Sequence of the first protein:
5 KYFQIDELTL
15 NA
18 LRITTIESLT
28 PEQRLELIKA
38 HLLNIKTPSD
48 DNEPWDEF

Sequence of the second protein:
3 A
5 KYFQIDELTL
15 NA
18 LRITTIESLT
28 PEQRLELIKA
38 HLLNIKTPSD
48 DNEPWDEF

This data describes a binding interaction between two proteins.

Interface contacts:
Residue T21 in the second protein is in contact with residue L32 in the first protein (closest heavy-atom distance 3.7 Å).
Residue E11 in the second protein contacts residue K43 in the first protein (closest heavy-atom distance 4.3 Å).
Residue K43 in the second protein interacts with residue L18 in the first protein (closest heavy-atom distance 4.1 Å).
Residue L18 in the second protein is in contact with residue L39 in the first protein (closest heavy-atom distance 3.5 Å).
Residue I9 in the second protein is in contact with residue F7 in the first protein (closest heavy-atom distance 2.8 Å).
Residue L39 in the second protein contacts residue T21 in the first protein (closest heavy-atom distance 3.9 Å).
Residue P28 in the second protein interacts with residue E29 in the first protein (closest heavy-atom distance 3.6 Å).
Residue I42 in the second protein interacts with residue I9 in the first protein (closest heavy-atom distance 4.1 Å).
Residue F7 in the second protein contacts residue I9 in the first protein (closest heavy-atom distance 2.8 Å).
Residue L32 in the second protein contacts residue I35 in the first protein (closest heavy-atom distance 4.1 Å).
Residue I9 in the second protein contacts residue Y6 in the first protein (closest heavy-atom distance 3.5 Å).
Residue L18 in the second protein contacts residue L40 in the first protein (closest heavy-atom distance 3.6 Å).
Residue D10 in the second protein contacts residue Y6 in the first protein (closest heavy-atom distance 3.5 Å).
Residue F7 in the second protein is in contact with residue Q8 in the first protein (closest heavy-atom distance 3.5 Å).
Residue E11 in the second protein interacts with residue F7 in the first protein (closest heavy-atom distance 3.7 Å).
Residue N15 in the second protein is in contact with residue K43 in the first protein (closest heavy-atom distance 2.8 Å).
Residue L39 in the second protein is in contact with residue L18 in the first protein (closest heavy-atom distance 3.5 Å).
Residue T21 in the second protein interacts with residue K36 in the first protein (closest heavy-atom distance 3.4 Å).
Residue L32 in the second protein interacts with residue R31 in the first protein (closest heavy-atom distance 3.6 Å).
Residue K43 in the second protein interacts with residue L14 in the first protein (closest heavy-atom distance 3.9 Å).
Residue L32 in the second protein interacts with residue P28 in the first protein (closest heavy-atom distance 4.3 Å).
Residue I35 in the second protein contacts residue L32 in the first protein (closest heavy-atom distance 4.0 Å).
Residue E11 in the second protein is in contact with residue S46 in the first protein (closest heavy-atom distance 3.7 Å).
Residue Q8 in the second protein contacts residue F7 in the first protein (closest heavy-atom distance 3.3 Å).
Residue I35 in the second protein is in contact with residue I35 in the first protein (closest heavy-atom distance 4.0 Å).
Residue K5 in the second protein contacts residue D10 in the first protein (closest heavy-atom distance 3.6 Å).
Residue T22 in the second protein interacts with residue K36 in the first protein (closest heavy-atom distance 4.0 Å).
Residue F7 in the second protein contacts residue L14 in the first protein (closest heavy-atom distance 3.8 Å).
Residue L14 in the second protein interacts with residue L39 in the first protein (closest heavy-atom distance 3.9 Å).
Residue T21 in the second protein is in contact with residue L39 in the first protein (closest heavy-atom distance 4.5 Å).
Residue L18 in the second protein contacts residue K43 in the first protein (closest heavy-atom distance 3.9 Å).
Residue K36 in the second protein contacts residue T21 in the first protein (closest heavy-atom distance 3.5 Å).
Residue D10 in the second protein is in contact with residue K5 in the first protein (closest heavy-atom distance 4.2 Å).
Residue I42 in the second protein is in contact with residue L14 in the first protein (closest heavy-atom distance 3.9 Å).
Residue P28 in the second protein is in contact with residue L32 in the first protein (closest heavy-atom distance 3.7 Å).
Residue P28 in the second protein interacts with residue P28 in the first protein (closest heavy-atom distance 3.7 Å).
Residue Y6 in the second protein is in contact with residue D10 in the first protein (closest heavy-atom distance 3.5 Å).
Residue L32 in the second protein contacts residue L32 in the first protein (closest heavy-atom distance 3.9 Å).
Residue Q8 in the second protein is in contact with residue Y6 in the first protein (closest heavy-atom distance 3.6 Å).
Residue E29 in the second protein is in contact with residue P28 in the first protein (closest heavy-atom distance 4.1 Å).
Residue L39 in the second protein is in contact with residue L14 in the first protein (closest heavy-atom distance 4.0 Å).
Residue Q8 in the second protein is in contact with residue Q8 in the first protein (closest heavy-atom distance 3.8 Å).
Residue K5 in the second protein interacts with residue E11 in the first protein (closest heavy-atom distance 2.8 Å).
Residue K43 in the second protein contacts residue E11 in the first protein (closest heavy-atom distance 3.7 Å).
Residue L40 in the second protein interacts with residue L18 in the first protein (closest heavy-atom distance 4.0 Å).
Residue E11 in the second protein interacts with residue K5 in the first protein (closest heavy-atom distance 3.6 Å).
Residue I9 in the second protein contacts residue I9 in the first protein (closest heavy-atom distance 3.9 Å).
Residue L14 in the second protein is in contact with residue K43 in the first protein (closest heavy-atom distance 3.9 Å).
Residue Y6 in the second protein is in contact with residue Q8 in the first protein (closest heavy-atom distance 3.7 Å).
Residue Y6 in the second protein is in contact with residue I9 in the first protein (closest heavy-atom distance 3.3 Å).
Residue F7 in the second protein interacts with residue E11 in the first protein (closest heavy-atom distance 3.6 Å).
Residue L18 in the second protein contacts residue K36 in the first protein (closest heavy-atom distance 3.9 Å).
Residue R31 in the second protein contacts residue L32 in the first protein (closest heavy-atom distance 3.7 Å).
Residue K5 in the second protein contacts residue I9 in the first protein (closest heavy-atom distance 4.1 Å).
Residue K43 in the second protein interacts with residue N15 in the first protein (closest heavy-atom distance 2.7 Å).
Residue L14 in the second protein interacts with residue F7 in the first protein (closest heavy-atom distance 3.6 Å).
Residue F7 in the second protein interacts with residue F7 in the first protein (closest heavy-atom distance 3.5 Å).
Residue R31 in the second protein interacts with residue E29 in the first protein (closest heavy-atom distance 4.3 Å).
Residue L14 in the second protein contacts residue I42 in the first protein (closest heavy-atom distance 4.1 Å).
Residue L32 in the second protein is in contact with residue T21 in the first protein (closest heavy-atom distance 4.0 Å).